The following describes two proteins that form a bound complex.

Sequence of protein 2:
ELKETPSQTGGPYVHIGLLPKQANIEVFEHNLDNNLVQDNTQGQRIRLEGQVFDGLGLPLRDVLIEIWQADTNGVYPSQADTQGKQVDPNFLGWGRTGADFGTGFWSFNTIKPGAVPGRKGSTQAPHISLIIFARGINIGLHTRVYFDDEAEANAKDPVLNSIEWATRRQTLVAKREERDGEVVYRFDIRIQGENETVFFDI

Sequence of protein 1:
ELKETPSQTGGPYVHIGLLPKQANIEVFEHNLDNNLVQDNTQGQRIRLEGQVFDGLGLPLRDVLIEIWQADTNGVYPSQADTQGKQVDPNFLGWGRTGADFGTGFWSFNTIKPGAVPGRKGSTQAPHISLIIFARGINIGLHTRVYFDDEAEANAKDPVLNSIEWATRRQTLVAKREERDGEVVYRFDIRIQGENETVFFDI

Contacts between the two chains:
Residue L63 in protein 1 is in contact with residue W172 in protein 2 (closest heavy-atom distance 3.5 Å).
Residue L63 in protein 1 is in contact with residue R175 in protein 2 (closest heavy-atom distance 3.8 Å).
Residue L65 in protein 1 interacts with residue A173 in protein 2 (closest heavy-atom distance 5.0 Å).
Residue L63 in protein 1 interacts with residue T174 in protein 2 (closest heavy-atom distance 4.7 Å).
Residue D61 in protein 1 is in contact with residue W172 in protein 2 (closest heavy-atom distance 3.5 Å).
Residue L65 in protein 1 interacts with residue W172 in protein 2 (closest heavy-atom distance 3.2 Å).
Residue L65 in protein 1 contacts residue T174 in protein 2 (closest heavy-atom distance 3.9 Å).
Residue R142 in protein 1 is in contact with residue E171 in protein 2 (closest heavy-atom distance 3.1 Å).